These two protein chains interact to form a complex.

Residue-level contacts at the interface:
Residue T136 in the first protein interacts with residue A116 in the second protein (closest heavy-atom distance 4.1 Å).
Residue R167 in the first protein interacts with residue K117 in the second protein (closest heavy-atom distance 3.9 Å).
Residue R302 in the first protein interacts with residue S105 in the second protein (closest heavy-atom distance 3.9 Å).
Residue N421 in the first protein interacts with residue R99 in the second protein (closest heavy-atom distance 2.5 Å).
Residue R227 in the first protein is in contact with residue P107 in the second protein (closest heavy-atom distance 4.2 Å).
Residue Q255 in the first protein interacts with residue A110 in the second protein (closest heavy-atom distance 3.4 Å).
Residue E380 in the first protein contacts residue H103 in the second protein (closest heavy-atom distance 3.1 Å).
Residue R344 in the first protein contacts residue P101 in the second protein (closest heavy-atom distance 4.0 Å).
Residue V88 in the first protein interacts with residue H119 in the second protein (closest heavy-atom distance 3.4 Å).
Residue N262 in the first protein contacts residue T108 in the second protein (closest heavy-atom distance 2.6 Å).
Residue S379 in the first protein is in contact with residue H103 in the second protein (closest heavy-atom distance 3.0 Å).
Residue Y212 in the first protein is in contact with residue A114 in the second protein (closest heavy-atom distance 3.8 Å).
Residue T140 in the first protein is in contact with residue Q113 in the second protein (closest heavy-atom distance 3.3 Å).
Residue T215 in the first protein is in contact with residue A110 in the second protein (closest heavy-atom distance 3.5 Å).
Residue H338 in the first protein contacts residue Y104 in the second protein (closest heavy-atom distance 3.3 Å).
Residue N137 in the first protein interacts with residue F118 in the second protein (closest heavy-atom distance 3.1 Å).
Residue N171 in the first protein interacts with residue A116 in the second protein (closest heavy-atom distance 3.7 Å).
Residue V222 in the first protein is in contact with residue T108 in the second protein (closest heavy-atom distance 3.8 Å).
Residue R167 in the first protein is in contact with residue F118 in the second protein (closest heavy-atom distance 3.0 Å).
Residue E334 in the first protein is in contact with residue Y104 in the second protein (closest heavy-atom distance 3.6 Å).
Residue N219 in the first protein is in contact with residue T109 in the second protein (closest heavy-atom distance 3.5 Å).
Residue A383 in the first protein contacts residue P101 in the second protein (closest heavy-atom distance 3.7 Å).
Residue R261 in the first protein contacts residue P107 in the second protein (closest heavy-atom distance 4.1 Å).
Residue N137 in the first protein contacts residue Q115 in the second protein (closest heavy-atom distance 3.0 Å).
Residue N171 in the first protein is in contact with residue K117 in the second protein (closest heavy-atom distance 3.7 Å).
Residue T136 in the first protein interacts with residue A114 in the second protein (closest heavy-atom distance 3.9 Å).
Residue N137 in the first protein is in contact with residue A116 in the second protein (closest heavy-atom distance 2.5 Å).
Residue G133 in the first protein contacts residue A116 in the second protein (closest heavy-atom distance 3.3 Å).
Residue H181 in the first protein is in contact with residue Q113 in the second protein (closest heavy-atom distance 3.1 Å).
Residue R261 in the first protein contacts residue Y104 in the second protein (closest heavy-atom distance 3.1 Å).
Residue N130 in the first protein contacts residue H119 in the second protein (closest heavy-atom distance 3.9 Å).
Residue L177 in the first protein contacts residue A114 in the second protein (closest heavy-atom distance 4.0 Å).
Residue S379 in the first protein contacts residue P101 in the second protein (closest heavy-atom distance 3.2 Å).
Residue E333 in the first protein contacts residue Y104 in the second protein (closest heavy-atom distance 3.1 Å).
Residue S218 in the first protein interacts with residue T108 in the second protein (closest heavy-atom distance 4.1 Å).
Residue A383 in the first protein interacts with residue Q100 in the second protein (closest heavy-atom distance 4.2 Å).
Residue E380 in the first protein contacts residue P101 in the second protein (closest heavy-atom distance 3.8 Å).
Residue N130 in the first protein is in contact with residue F118 in the second protein (closest heavy-atom distance 3.7 Å).
Residue S376 in the first protein interacts with residue H103 in the second protein (closest heavy-atom distance 3.7 Å).
Residue Y211 in the first protein interacts with residue F112 in the second protein (closest heavy-atom distance 3.4 Å).
Residue R167 in the first protein interacts with residue H119 in the second protein (closest heavy-atom distance 2.8 Å).
Residue Y212 in the first protein contacts residue F112 in the second protein (closest heavy-atom distance 3.6 Å).
Residue C337 in the first protein contacts residue Y104 in the second protein (closest heavy-atom distance 3.9 Å).
Residue R344 in the first protein contacts residue Q100 in the second protein (closest heavy-atom distance 3.8 Å).
Residue E417 in the first protein interacts with residue R99 in the second protein (closest heavy-atom distance 3.0 Å).
Residue R261 in the first protein is in contact with residue T108 in the second protein (closest heavy-atom distance 4.0 Å).
Residue G95 in the first protein is in contact with residue F118 in the second protein (closest heavy-atom distance 3.3 Å).
Residue N178 in the first protein interacts with residue A114 in the second protein (closest heavy-atom distance 2.4 Å).
Residue G174 in the first protein contacts residue A114 in the second protein (closest heavy-atom distance 3.5 Å).
Residue N219 in the first protein is in contact with residue A110 in the second protein (closest heavy-atom distance 2.6 Å).
Residue N262 in the first protein is in contact with residue P107 in the second protein (closest heavy-atom distance 3.4 Å).
Residue R302 in the first protein is in contact with residue H103 in the second protein (closest heavy-atom distance 2.9 Å).
Residue S265 in the first protein interacts with residue P107 in the second protein (closest heavy-atom distance 3.7 Å).
Residue V222 in the first protein interacts with residue P107 in the second protein (closest heavy-atom distance 3.9 Å).
Residue N178 in the first protein contacts residue Q113 in the second protein (closest heavy-atom distance 3.2 Å).
Residue V222 in the first protein contacts residue T109 in the second protein (closest heavy-atom distance 3.6 Å).
Residue L177 in the first protein is in contact with residue F112 in the second protein (closest heavy-atom distance 3.7 Å).
Residue R261 in the first protein is in contact with residue Q106 in the second protein (closest heavy-atom distance 2.7 Å).
Residue N96 in the first protein interacts with residue F118 in the second protein (closest heavy-atom distance 3.8 Å).
Residue R261 in the first protein contacts residue S105 in the second protein (closest heavy-atom distance 3.2 Å).

Sequence of the second protein:
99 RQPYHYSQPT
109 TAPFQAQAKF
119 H

Sequence of the first protein:
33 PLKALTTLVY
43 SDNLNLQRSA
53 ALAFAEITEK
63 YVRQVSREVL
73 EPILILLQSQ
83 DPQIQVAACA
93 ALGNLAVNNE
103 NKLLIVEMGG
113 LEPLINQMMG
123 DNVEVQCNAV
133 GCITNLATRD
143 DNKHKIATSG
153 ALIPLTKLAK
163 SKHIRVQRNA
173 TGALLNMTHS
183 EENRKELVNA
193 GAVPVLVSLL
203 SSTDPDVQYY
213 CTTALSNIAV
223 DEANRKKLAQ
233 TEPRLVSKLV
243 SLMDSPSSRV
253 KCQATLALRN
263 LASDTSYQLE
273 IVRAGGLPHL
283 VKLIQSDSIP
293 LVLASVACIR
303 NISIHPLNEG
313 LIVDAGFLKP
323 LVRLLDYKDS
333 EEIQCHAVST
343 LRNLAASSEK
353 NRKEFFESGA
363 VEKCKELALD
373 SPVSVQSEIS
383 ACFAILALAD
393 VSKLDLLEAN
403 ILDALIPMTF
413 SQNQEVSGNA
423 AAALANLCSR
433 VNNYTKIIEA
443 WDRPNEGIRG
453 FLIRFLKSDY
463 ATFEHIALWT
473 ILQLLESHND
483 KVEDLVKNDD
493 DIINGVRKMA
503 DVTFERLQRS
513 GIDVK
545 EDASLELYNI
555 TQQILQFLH